Sequence of the second protein:
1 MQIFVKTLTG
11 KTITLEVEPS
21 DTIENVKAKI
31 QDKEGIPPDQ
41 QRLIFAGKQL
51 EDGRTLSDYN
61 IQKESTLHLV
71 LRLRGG

Sequence of the first protein:
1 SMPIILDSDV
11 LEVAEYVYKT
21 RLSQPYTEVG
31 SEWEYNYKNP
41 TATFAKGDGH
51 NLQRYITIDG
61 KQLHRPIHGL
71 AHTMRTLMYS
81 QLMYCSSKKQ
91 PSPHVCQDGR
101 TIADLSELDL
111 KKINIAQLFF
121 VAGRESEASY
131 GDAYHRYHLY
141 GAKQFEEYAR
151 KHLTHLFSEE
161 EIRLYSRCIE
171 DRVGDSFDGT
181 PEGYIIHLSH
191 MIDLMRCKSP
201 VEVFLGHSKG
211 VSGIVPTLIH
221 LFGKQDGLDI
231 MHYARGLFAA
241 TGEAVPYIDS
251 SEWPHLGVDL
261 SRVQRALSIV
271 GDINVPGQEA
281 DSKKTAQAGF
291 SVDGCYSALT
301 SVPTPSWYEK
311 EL

Interface contacts:
Residue Y55 in the first protein contacts residue Q40 in the second protein (closest heavy-atom distance 3.0 Å).
Residue V201 in the first protein is in contact with residue G47 in the second protein (closest heavy-atom distance 3.6 Å).
Residue A280 in the first protein interacts with residue R72 in the second protein (closest heavy-atom distance 3.3 Å).
Residue T241 in the first protein is in contact with residue R72 in the second protein (closest heavy-atom distance 3.8 Å).
Residue A280 in the first protein contacts residue L73 in the second protein (closest heavy-atom distance 3.9 Å).
Residue G242 in the first protein interacts with residue R72 in the second protein (closest heavy-atom distance 3.1 Å).
Residue S282 in the first protein interacts with residue L73 in the second protein (closest heavy-atom distance 3.9 Å).
Residue H207 in the first protein interacts with residue A46 in the second protein (closest heavy-atom distance 3.9 Å).
Residue L52 in the first protein interacts with residue R42 in the second protein (closest heavy-atom distance 3.6 Å).
Residue N51 in the first protein is in contact with residue D39 in the second protein (closest heavy-atom distance 3.4 Å).
Residue E243 in the first protein contacts residue R72 in the second protein (closest heavy-atom distance 3.3 Å).
Residue E202 in the first protein interacts with residue I44 in the second protein (closest heavy-atom distance 3.7 Å).
Residue A244 in the first protein is in contact with residue T9 in the second protein (closest heavy-atom distance 3.9 Å).
Residue Y247 in the first protein is in contact with residue T7 in the second protein (closest heavy-atom distance 3.8 Å).
Residue D48 in the first protein interacts with residue E51 in the second protein (closest heavy-atom distance 3.4 Å).
Residue Y37 in the first protein is in contact with residue E51 in the second protein (closest heavy-atom distance 4.0 Å).
Residue T57 in the first protein contacts residue G76 in the second protein (closest heavy-atom distance 2.8 Å).
Residue I58 in the first protein contacts residue L73 in the second protein (closest heavy-atom distance 3.9 Å).
Residue Y247 in the first protein contacts residue K6 in the second protein (closest heavy-atom distance 3.2 Å).
Residue H207 in the first protein is in contact with residue G47 in the second protein (closest heavy-atom distance 3.9 Å).
Residue Y247 in the first protein contacts residue G10 in the second protein (closest heavy-atom distance 3.5 Å).
Residue Y247 in the first protein is in contact with residue T9 in the second protein (closest heavy-atom distance 3.6 Å).
Residue E202 in the first protein is in contact with residue G47 in the second protein (closest heavy-atom distance 3.6 Å).
Residue I56 in the first protein contacts residue Q40 in the second protein (closest heavy-atom distance 3.8 Å).
Residue I56 in the first protein contacts residue L73 in the second protein (closest heavy-atom distance 4.0 Å).
Residue L52 in the first protein is in contact with residue Q49 in the second protein (closest heavy-atom distance 3.7 Å).
Residue K198 in the first protein contacts residue L8 in the second protein (closest heavy-atom distance 3.6 Å).
Residue Y37 in the first protein is in contact with residue G53 in the second protein (closest heavy-atom distance 3.6 Å).
Residue I56 in the first protein interacts with residue R72 in the second protein (closest heavy-atom distance 4.0 Å).
Residue Y37 in the first protein interacts with residue R54 in the second protein (closest heavy-atom distance 3.4 Å).
Residue L52 in the first protein interacts with residue Q41 in the second protein (closest heavy-atom distance 3.5 Å).
Residue Q53 in the first protein contacts residue Q40 in the second protein (closest heavy-atom distance 3.7 Å).
Residue D48 in the first protein contacts residue D52 in the second protein (closest heavy-atom distance 2.9 Å).
Residue A244 in the first protein is in contact with residue R72 in the second protein (closest heavy-atom distance 4.0 Å).
Residue N36 in the first protein contacts residue G53 in the second protein (closest heavy-atom distance 4.0 Å).
Residue E252 in the first protein contacts residue K6 in the second protein (closest heavy-atom distance 2.9 Å).
Residue S199 in the first protein interacts with residue I44 in the second protein (closest heavy-atom distance 3.9 Å).
Residue E279 in the first protein interacts with residue T9 in the second protein (closest heavy-atom distance 2.8 Å).
Residue T285 in the first protein contacts residue R72 in the second protein (closest heavy-atom distance 3.0 Å).
Residue P246 in the first protein contacts residue L8 in the second protein (closest heavy-atom distance 3.3 Å).
Residue S199 in the first protein contacts residue H68 in the second protein (closest heavy-atom distance 3.9 Å).
Residue C197 in the first protein is in contact with residue I44 in the second protein (closest heavy-atom distance 3.8 Å).
Residue L256 in the first protein is in contact with residue A46 in the second protein (closest heavy-atom distance 3.5 Å).
Residue Y247 in the first protein interacts with residue H68 in the second protein (closest heavy-atom distance 2.9 Å).
Residue V245 in the first protein is in contact with residue T9 in the second protein (closest heavy-atom distance 3.6 Å).
Residue Y247 in the first protein contacts residue L8 in the second protein (closest heavy-atom distance 3.0 Å).
Residue Q53 in the first protein interacts with residue D39 in the second protein (closest heavy-atom distance 2.8 Å).
Residue L52 in the first protein is in contact with residue D39 in the second protein (closest heavy-atom distance 3.5 Å).
Residue G257 in the first protein contacts residue A46 in the second protein (closest heavy-atom distance 3.8 Å).
Residue P200 in the first protein contacts residue H68 in the second protein (closest heavy-atom distance 3.6 Å).
Residue Q53 in the first protein is in contact with residue V70 in the second protein (closest heavy-atom distance 3.1 Å).
Residue Q278 in the first protein contacts residue T9 in the second protein (closest heavy-atom distance 3.4 Å).
Residue E127 in the first protein contacts residue R42 in the second protein (closest heavy-atom distance 2.9 Å).
Residue R196 in the first protein interacts with residue L8 in the second protein (closest heavy-atom distance 3.8 Å).
Residue Y35 in the first protein is in contact with residue E51 in the second protein (closest heavy-atom distance 4.0 Å).
Residue C197 in the first protein is in contact with residue V70 in the second protein (closest heavy-atom distance 3.7 Å).
Residue R54 in the first protein interacts with residue D39 in the second protein (closest heavy-atom distance 2.8 Å).
Residue V201 in the first protein interacts with residue A46 in the second protein (closest heavy-atom distance 3.9 Å).
Residue I56 in the first protein contacts residue G76 in the second protein (closest heavy-atom distance 3.2 Å).
Residue Q53 in the first protein contacts residue R42 in the second protein (closest heavy-atom distance 2.9 Å).

The following describes two proteins that form a bound complex.